Sequence of chain B:
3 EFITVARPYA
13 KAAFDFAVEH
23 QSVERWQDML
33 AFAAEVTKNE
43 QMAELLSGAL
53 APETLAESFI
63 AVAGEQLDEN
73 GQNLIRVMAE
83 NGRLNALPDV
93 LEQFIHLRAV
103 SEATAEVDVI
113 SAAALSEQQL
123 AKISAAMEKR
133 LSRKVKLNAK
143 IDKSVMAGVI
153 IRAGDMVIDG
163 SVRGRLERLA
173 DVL

Contacts between the two chains:
Residue R167 in chain B interacts with residue I148 in chain A (closest heavy-atom distance 3.8 Å).
Residue G162 in chain B contacts residue I148 in chain A (closest heavy-atom distance 4.2 Å).
Residue L175 in chain B is in contact with residue V129 in chain A (closest heavy-atom distance 4.0 Å).
Residue A149 in chain B interacts with residue N145 in chain A (closest heavy-atom distance 3.4 Å).
Residue L175 in chain B interacts with residue A128 in chain A (closest heavy-atom distance 5.0 Å).
Residue V164 in chain B contacts residue I136 in chain A (closest heavy-atom distance 4.3 Å).
Residue I125 in chain B contacts residue V153 in chain A (closest heavy-atom distance 3.6 Å).
Residue L168 in chain B contacts residue A132 in chain A (closest heavy-atom distance 4.4 Å).
Residue G150 in chain B contacts residue I148 in chain A (closest heavy-atom distance 4.0 Å).
Residue L175 in chain B contacts residue R121 in chain A (closest heavy-atom distance 3.6 Å).
Residue V151 in chain B interacts with residue V149 in chain A (closest heavy-atom distance 4.4 Å).
Residue V151 in chain B contacts residue L152 in chain A (closest heavy-atom distance 3.7 Å).
Residue I160 in chain B interacts with residue L156 in chain A (closest heavy-atom distance 4.1 Å).
Residue M129 in chain B contacts residue L156 in chain A (closest heavy-atom distance 4.0 Å).
Residue R132 in chain B interacts with residue L156 in chain A (closest heavy-atom distance 3.2 Å).
Residue L168 in chain B interacts with residue I136 in chain A (closest heavy-atom distance 4.8 Å).
Residue L168 in chain B interacts with residue E133 in chain A (closest heavy-atom distance 4.1 Å).
Residue I153 in chain B contacts residue L152 in chain A (closest heavy-atom distance 4.3 Å).
Residue M148 in chain B contacts residue V140 in chain A (closest heavy-atom distance 4.7 Å).
Residue M148 in chain B interacts with residue E137 in chain A (closest heavy-atom distance 4.4 Å).
Residue S113 in chain B is in contact with residue N145 in chain A (closest heavy-atom distance 4.9 Å).
Residue I125 in chain B interacts with residue L156 in chain A (closest heavy-atom distance 4.5 Å).
Residue M148 in chain B contacts residue I136 in chain A (closest heavy-atom distance 4.4 Å).
Residue L168 in chain B interacts with residue V129 in chain A (closest heavy-atom distance 4.4 Å).
Residue A115 in chain B contacts residue N145 in chain A (closest heavy-atom distance 5.0 Å).
Residue G150 in chain B is in contact with residue L152 in chain A (closest heavy-atom distance 4.6 Å).
Residue Q121 in chain B interacts with residue V149 in chain A (closest heavy-atom distance 3.1 Å).
Residue G162 in chain B contacts residue L152 in chain A (closest heavy-atom distance 4.2 Å).
Residue A172 in chain B contacts residue V129 in chain A (closest heavy-atom distance 3.9 Å).
Residue I153 in chain B interacts with residue L156 in chain A (closest heavy-atom distance 4.0 Å).
Residue A149 in chain B interacts with residue V140 in chain A (closest heavy-atom distance 4.7 Å).
Residue G150 in chain B contacts residue V149 in chain A (closest heavy-atom distance 3.7 Å).
Residue L171 in chain B is in contact with residue V129 in chain A (closest heavy-atom distance 4.6 Å).
Residue Q121 in chain B interacts with residue D150 in chain A (closest heavy-atom distance 3.2 Å).
Residue G150 in chain B is in contact with residue N145 in chain A (closest heavy-atom distance 3.0 Å).
Residue L175 in chain B contacts residue A125 in chain A (closest heavy-atom distance 4.0 Å).
Residue A128 in chain B is in contact with residue L156 in chain A (closest heavy-atom distance 3.7 Å).
Residue A128 in chain B interacts with residue V153 in chain A (closest heavy-atom distance 4.5 Å).
Residue A149 in chain B interacts with residue I148 in chain A (closest heavy-atom distance 3.8 Å).
Residue M148 in chain B contacts residue N145 in chain A (closest heavy-atom distance 4.9 Å).
Residue Q121 in chain B interacts with residue S146 in chain A (closest heavy-atom distance 4.0 Å).

Sequence of chain A:
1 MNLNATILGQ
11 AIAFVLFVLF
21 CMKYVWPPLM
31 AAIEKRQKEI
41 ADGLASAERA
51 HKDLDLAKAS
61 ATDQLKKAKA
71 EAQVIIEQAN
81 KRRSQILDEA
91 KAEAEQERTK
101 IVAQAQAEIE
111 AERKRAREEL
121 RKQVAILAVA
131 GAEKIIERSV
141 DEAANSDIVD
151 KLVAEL

The following describes two proteins that form a bound complex.